Sequence of chain A:
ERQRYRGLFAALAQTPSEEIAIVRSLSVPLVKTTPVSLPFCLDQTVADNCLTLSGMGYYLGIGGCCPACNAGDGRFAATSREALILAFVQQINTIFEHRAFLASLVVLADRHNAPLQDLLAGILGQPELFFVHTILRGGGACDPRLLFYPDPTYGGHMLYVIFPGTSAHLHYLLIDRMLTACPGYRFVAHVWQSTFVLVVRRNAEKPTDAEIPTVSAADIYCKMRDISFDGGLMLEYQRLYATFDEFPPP

Sequence of chain B:
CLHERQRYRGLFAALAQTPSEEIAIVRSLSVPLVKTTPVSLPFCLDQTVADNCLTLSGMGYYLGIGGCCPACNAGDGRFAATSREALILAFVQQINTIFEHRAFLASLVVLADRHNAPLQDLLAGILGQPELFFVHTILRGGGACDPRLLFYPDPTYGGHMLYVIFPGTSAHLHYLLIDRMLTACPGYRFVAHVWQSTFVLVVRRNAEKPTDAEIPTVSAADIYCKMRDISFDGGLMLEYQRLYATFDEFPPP

This data describes a binding interaction between two proteins.

Interface contacts:
Residue K216 in chain B is in contact with residue Q203 in chain A (closest heavy-atom distance 3.4 Å).
Residue E215 in chain B is in contact with residue E256 in chain A (closest heavy-atom distance 2.9 Å).
Residue K216 in chain B is in contact with residue E256 in chain A (closest heavy-atom distance 4.7 Å).
Residue D219 in chain B interacts with residue A252 in chain A (closest heavy-atom distance 4.5 Å).